Contacts between the two chains:
Residue F462 in chain A contacts residue M14 in chain B (closest heavy-atom distance 4.9 Å).
Residue N447 in chain A contacts residue E6 in chain B (closest heavy-atom distance 4.3 Å).
Residue G372 in chain A is in contact with residue G7 in chain B (closest heavy-atom distance 2.4 Å).
Residue V374 in chain A is in contact with residue G7 in chain B (closest heavy-atom distance 4.0 Å).
Residue N467 in chain A interacts with residue P15 in chain B (closest heavy-atom distance 3.6 Å).
Residue V471 in chain A contacts residue V12 in chain B (closest heavy-atom distance 3.9 Å).
Residue T458 in chain A contacts residue G8 in chain B (closest heavy-atom distance 3.8 Å).
Residue T442 in chain A contacts residue F10 in chain B (closest heavy-atom distance 4.8 Å).
Residue G372 in chain A contacts residue G8 in chain B (closest heavy-atom distance 4.5 Å).
Residue P367 in chain A contacts residue F10 in chain B (closest heavy-atom distance 3.5 Å).
Residue Y370 in chain A contacts residue A9 in chain B (closest heavy-atom distance 3.6 Å).
Residue T468 in chain A contacts residue M14 in chain B (closest heavy-atom distance 3.9 Å).
Residue T469 in chain A contacts residue N13 in chain B (closest heavy-atom distance 2.7 Å).
Residue A443 in chain A is in contact with residue F10 in chain B (closest heavy-atom distance 3.9 Å).
Residue N373 in chain A is in contact with residue S5 in chain B (closest heavy-atom distance 4.0 Å).
Residue S440 in chain A is in contact with residue V12 in chain B (closest heavy-atom distance 3.6 Å).
Residue V374 in chain A is in contact with residue E6 in chain B (closest heavy-atom distance 3.4 Å).
Residue I371 in chain A contacts residue E6 in chain B (closest heavy-atom distance 4.3 Å).
Residue T375 in chain A interacts with residue S5 in chain B (closest heavy-atom distance 4.6 Å).
Residue I371 in chain A interacts with residue G8 in chain B (closest heavy-atom distance 4.6 Å).
Residue P367 in chain A contacts residue A9 in chain B (closest heavy-atom distance 3.4 Å).
Residue N373 in chain A interacts with residue G7 in chain B (closest heavy-atom distance 4.8 Å).
Residue T469 in chain A is in contact with residue V12 in chain B (closest heavy-atom distance 3.3 Å).
Residue T458 in chain A is in contact with residue A9 in chain B (closest heavy-atom distance 4.3 Å).
Residue Y370 in chain A is in contact with residue G7 in chain B (closest heavy-atom distance 4.2 Å).
Residue G460 in chain A contacts residue F10 in chain B (closest heavy-atom distance 3.4 Å).
Residue I364 in chain A is in contact with residue A9 in chain B (closest heavy-atom distance 4.0 Å).
Residue Q445 in chain A is in contact with residue G7 in chain B (closest heavy-atom distance 4.2 Å).
Residue G460 in chain A contacts residue V12 in chain B (closest heavy-atom distance 4.5 Å).
Residue Q445 in chain A is in contact with residue E6 in chain B (closest heavy-atom distance 2.7 Å).
Residue V471 in chain A interacts with residue F10 in chain B (closest heavy-atom distance 3.3 Å).
Residue M459 in chain A interacts with residue F10 in chain B (closest heavy-atom distance 3.7 Å).
Residue V471 in chain A is in contact with residue A9 in chain B (closest heavy-atom distance 4.1 Å).
Residue T458 in chain A is in contact with residue F10 in chain B (closest heavy-atom distance 3.3 Å).
Residue Y370 in chain A contacts residue G8 in chain B (closest heavy-atom distance 3.8 Å).
Residue G368 in chain A interacts with residue T11 in chain B (closest heavy-atom distance 4.1 Å).
Residue F462 in chain A contacts residue P15 in chain B (closest heavy-atom distance 4.2 Å).
Residue N467 in chain A contacts residue M14 in chain B (closest heavy-atom distance 3.3 Å).
Residue P367 in chain A is in contact with residue T11 in chain B (closest heavy-atom distance 4.9 Å).
Residue I371 in chain A interacts with residue G7 in chain B (closest heavy-atom distance 3.1 Å).
Residue G441 in chain A is in contact with residue F10 in chain B (closest heavy-atom distance 4.5 Å).
Residue G372 in chain A contacts residue S5 in chain B (closest heavy-atom distance 4.0 Å).
Residue G372 in chain A contacts residue E6 in chain B (closest heavy-atom distance 3.7 Å).
Residue Y470 in chain A contacts residue V12 in chain B (closest heavy-atom distance 4.3 Å).
Residue T469 in chain A contacts residue M14 in chain B (closest heavy-atom distance 3.4 Å).
Residue E377 in chain A contacts residue G7 in chain B (closest heavy-atom distance 4.9 Å).
Residue V374 in chain A interacts with residue S5 in chain B (closest heavy-atom distance 3.9 Å).

These two protein chains interact to form a complex.

Sequence of chain A:
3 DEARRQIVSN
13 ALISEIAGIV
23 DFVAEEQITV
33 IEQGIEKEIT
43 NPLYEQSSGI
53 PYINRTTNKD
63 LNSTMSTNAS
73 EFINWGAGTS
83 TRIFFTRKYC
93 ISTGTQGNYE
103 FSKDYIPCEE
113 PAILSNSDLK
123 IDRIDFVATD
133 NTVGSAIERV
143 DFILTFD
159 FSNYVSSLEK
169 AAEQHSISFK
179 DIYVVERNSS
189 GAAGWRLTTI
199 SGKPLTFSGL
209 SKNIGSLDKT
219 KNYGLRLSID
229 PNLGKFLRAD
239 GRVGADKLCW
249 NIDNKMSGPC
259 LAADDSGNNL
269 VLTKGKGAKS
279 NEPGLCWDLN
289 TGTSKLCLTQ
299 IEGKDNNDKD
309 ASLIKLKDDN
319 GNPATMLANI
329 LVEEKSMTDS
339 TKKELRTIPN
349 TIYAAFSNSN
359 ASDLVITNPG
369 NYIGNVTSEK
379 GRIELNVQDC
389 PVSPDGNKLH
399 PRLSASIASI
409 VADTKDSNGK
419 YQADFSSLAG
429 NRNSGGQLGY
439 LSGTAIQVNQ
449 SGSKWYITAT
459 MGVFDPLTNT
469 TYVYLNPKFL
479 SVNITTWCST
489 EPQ

Sequence of chain B:
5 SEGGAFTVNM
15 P